Contacts between the two chains:
Residue L142 in chain B interacts with residue M260 in chain A (closest heavy-atom distance 3.9 Å).
Residue M260 in chain B is in contact with residue R141 in chain A (closest heavy-atom distance 3.4 Å).
Residue W202 in chain B is in contact with residue P300 in chain A (closest heavy-atom distance 3.6 Å).
Residue R141 in chain B is in contact with residue G261 in chain A (closest heavy-atom distance 3.5 Å).
Residue R92 in chain B interacts with residue I188 in chain A (closest heavy-atom distance 4.1 Å).
Residue R99 in chain B interacts with residue M260 in chain A (closest heavy-atom distance 3.2 Å).
Residue Y93 in chain B interacts with residue V258 in chain A (closest heavy-atom distance 3.0 Å).
Residue G200 in chain B contacts residue S198 in chain A (closest heavy-atom distance 3.4 Å).
Residue G261 in chain B contacts residue R141 in chain A (closest heavy-atom distance 3.8 Å).
Residue M260 in chain B contacts residue L142 in chain A (closest heavy-atom distance 3.6 Å).
Residue R92 in chain B is in contact with residue H207 in chain A (closest heavy-atom distance 3.1 Å).
Residue R91 in chain B is in contact with residue G94 in chain A (closest heavy-atom distance 4.1 Å).
Residue G200 in chain B interacts with residue G200 in chain A (closest heavy-atom distance 3.6 Å).
Residue R92 in chain B is in contact with residue E194 in chain A (closest heavy-atom distance 3.5 Å).
Residue H304 in chain B is in contact with residue E265 in chain A (closest heavy-atom distance 4.0 Å).
Residue Y93 in chain B contacts residue I188 in chain A (closest heavy-atom distance 4.2 Å).
Residue Q303 in chain B interacts with residue E265 in chain A (closest heavy-atom distance 4.1 Å).
Residue R91 in chain B contacts residue L87 in chain A (closest heavy-atom distance 3.4 Å).
Residue R92 in chain B is in contact with residue L193 in chain A (closest heavy-atom distance 2.9 Å).
Residue M260 in chain B contacts residue R99 in chain A (closest heavy-atom distance 3.6 Å).
Residue R92 in chain B interacts with residue T192 in chain A (closest heavy-atom distance 3.4 Å).
Residue R141 in chain B is in contact with residue M260 in chain A (closest heavy-atom distance 3.5 Å).
Residue R92 in chain B interacts with residue D206 in chain A (closest heavy-atom distance 4.1 Å).
Residue G94 in chain B is in contact with residue M260 in chain A (closest heavy-atom distance 3.6 Å).
Residue W202 in chain B is in contact with residue S198 in chain A (closest heavy-atom distance 3.7 Å).
Residue E194 in chain B is in contact with residue M260 in chain A (closest heavy-atom distance 4.1 Å).
Residue S198 in chain B interacts with residue W202 in chain A (closest heavy-atom distance 3.7 Å).
Residue R91 in chain B contacts residue T192 in chain A (closest heavy-atom distance 3.7 Å).
Residue H199 in chain B interacts with residue H199 in chain A (closest heavy-atom distance 3.1 Å).
Residue R141 in chain B is in contact with residue E265 in chain A (closest heavy-atom distance 2.5 Å).
Residue H199 in chain B interacts with residue S198 in chain A (closest heavy-atom distance 4.3 Å).
Residue Y93 in chain B interacts with residue H207 in chain A (closest heavy-atom distance 4.0 Å).
Residue G200 in chain B interacts with residue H199 in chain A (closest heavy-atom distance 3.4 Å).
Residue R91 in chain B is in contact with residue N95 in chain A (closest heavy-atom distance 3.4 Å).
Residue T140 in chain B interacts with residue G261 in chain A (closest heavy-atom distance 3.8 Å).
Residue E265 in chain B interacts with residue H304 in chain A (closest heavy-atom distance 3.8 Å).
Residue W202 in chain B contacts residue K298 in chain A (closest heavy-atom distance 3.9 Å).
Residue S198 in chain B contacts residue G200 in chain A (closest heavy-atom distance 3.7 Å).
Residue V201 in chain B interacts with residue P300 in chain A (closest heavy-atom distance 3.9 Å).
Residue S198 in chain B interacts with residue V201 in chain A (closest heavy-atom distance 3.3 Å).
Residue W202 in chain B is in contact with residue H199 in chain A (closest heavy-atom distance 3.6 Å).
Residue E194 in chain B is in contact with residue V258 in chain A (closest heavy-atom distance 3.8 Å).
Residue V201 in chain B contacts residue G197 in chain A (closest heavy-atom distance 4.2 Å).
Residue E265 in chain B contacts residue R141 in chain A (closest heavy-atom distance 4.2 Å).
Residue E265 in chain B is in contact with residue Q303 in chain A (closest heavy-atom distance 3.5 Å).
Residue S198 in chain B contacts residue H199 in chain A (closest heavy-atom distance 3.5 Å).
Residue H199 in chain B is in contact with residue G200 in chain A (closest heavy-atom distance 4.1 Å).
Residue P300 in chain B is in contact with residue W202 in chain A (closest heavy-atom distance 3.7 Å).
Residue H199 in chain B interacts with residue W202 in chain A (closest heavy-atom distance 3.5 Å).
Residue P90 in chain B interacts with residue L189 in chain A (closest heavy-atom distance 3.9 Å).
Residue K298 in chain B contacts residue W202 in chain A (closest heavy-atom distance 3.8 Å).
Residue M260 in chain B interacts with residue T140 in chain A (closest heavy-atom distance 3.9 Å).
Residue P90 in chain B interacts with residue T192 in chain A (closest heavy-atom distance 4.2 Å).
Residue T140 in chain B is in contact with residue M260 in chain A (closest heavy-atom distance 3.7 Å).
Residue V201 in chain B contacts residue S198 in chain A (closest heavy-atom distance 3.1 Å).
Residue Y93 in chain B interacts with residue L189 in chain A (closest heavy-atom distance 3.8 Å).
Residue L96 in chain B contacts residue M260 in chain A (closest heavy-atom distance 3.9 Å).
Residue P300 in chain B is in contact with residue V201 in chain A (closest heavy-atom distance 4.0 Å).
Residue E194 in chain B interacts with residue K259 in chain A (closest heavy-atom distance 3.8 Å).
Residue R92 in chain B is in contact with residue P195 in chain A (closest heavy-atom distance 3.2 Å).

Sequence of chain A:
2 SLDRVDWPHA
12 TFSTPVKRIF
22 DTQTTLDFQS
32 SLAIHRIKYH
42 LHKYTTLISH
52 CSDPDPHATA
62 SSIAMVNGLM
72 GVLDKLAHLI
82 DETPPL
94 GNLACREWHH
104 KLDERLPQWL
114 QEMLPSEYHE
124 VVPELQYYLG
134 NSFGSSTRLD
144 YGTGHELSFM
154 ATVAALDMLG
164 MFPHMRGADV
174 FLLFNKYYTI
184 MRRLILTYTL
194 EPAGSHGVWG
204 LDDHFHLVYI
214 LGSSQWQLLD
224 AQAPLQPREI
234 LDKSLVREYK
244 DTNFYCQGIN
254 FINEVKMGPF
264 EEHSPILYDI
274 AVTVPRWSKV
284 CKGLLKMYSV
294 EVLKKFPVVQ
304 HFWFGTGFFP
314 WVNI

Sequence of chain B:
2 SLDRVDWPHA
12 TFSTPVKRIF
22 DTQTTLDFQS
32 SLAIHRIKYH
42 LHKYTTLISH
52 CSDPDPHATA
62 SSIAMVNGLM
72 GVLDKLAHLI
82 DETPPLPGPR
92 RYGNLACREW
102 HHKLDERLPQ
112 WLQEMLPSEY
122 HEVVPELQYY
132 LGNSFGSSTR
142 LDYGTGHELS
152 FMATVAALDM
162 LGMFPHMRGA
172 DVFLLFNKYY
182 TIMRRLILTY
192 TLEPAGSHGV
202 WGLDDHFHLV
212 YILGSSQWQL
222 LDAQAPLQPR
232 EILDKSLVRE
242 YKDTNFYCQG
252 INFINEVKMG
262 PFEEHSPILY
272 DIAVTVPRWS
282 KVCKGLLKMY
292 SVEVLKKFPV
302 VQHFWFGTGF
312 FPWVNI

This data describes a binding interaction between two proteins.